Interface contacts:
Residue L385 in the second protein interacts with residue R5 in the first protein (closest heavy-atom distance 4.3 Å).
Residue H379 in the second protein contacts residue P3 in the first protein (closest heavy-atom distance 4.3 Å).
Residue Q170 in the second protein contacts residue P3 in the first protein (closest heavy-atom distance 4.9 Å).
Residue Y300 in the second protein is in contact with residue R5 in the first protein (closest heavy-atom distance 3.2 Å).
Residue F58 in the second protein is in contact with residue G4 in the first protein (closest heavy-atom distance 4.6 Å).
Residue F304 in the second protein interacts with residue C1 in the first protein (closest heavy-atom distance 3.5 Å).
Residue V175 in the second protein is in contact with residue P3 in the first protein (closest heavy-atom distance 3.6 Å).
Residue F446 in the second protein interacts with residue R5 in the first protein (closest heavy-atom distance 3.5 Å).
Residue T56 in the second protein is in contact with residue G8 in the first protein (closest heavy-atom distance 4.5 Å).
Residue H379 in the second protein contacts residue G2 in the first protein (closest heavy-atom distance 3.5 Å).
Residue Q170 in the second protein interacts with residue F7 in the first protein (closest heavy-atom distance 4.0 Å).
Residue F171 in the second protein is in contact with residue F7 in the first protein (closest heavy-atom distance 3.9 Å).
Residue W378 in the second protein is in contact with residue C1 in the first protein (closest heavy-atom distance 3.5 Å).
Residue N216 in the second protein is in contact with residue G2 in the first protein (closest heavy-atom distance 3.3 Å).
Residue N216 in the second protein interacts with residue P3 in the first protein (closest heavy-atom distance 3.7 Å).
Residue Y382 in the second protein is in contact with residue G6 in the first protein (closest heavy-atom distance 3.9 Å).
Residue W378 in the second protein contacts residue G2 in the first protein (closest heavy-atom distance 3.9 Å).
Residue L342 in the second protein interacts with residue C1 in the first protein (closest heavy-atom distance 4.5 Å).
Residue F171 in the second protein interacts with residue P3 in the first protein (closest heavy-atom distance 3.4 Å).
Residue I219 in the second protein interacts with residue C1 in the first protein (closest heavy-atom distance 4.9 Å).
Residue Y300 in the second protein contacts residue C1 in the first protein (closest heavy-atom distance 2.4 Å).
Residue W378 in the second protein is in contact with residue P3 in the first protein (closest heavy-atom distance 4.5 Å).
Residue F296 in the second protein interacts with residue C1 in the first protein (closest heavy-atom distance 4.8 Å).
Residue Y384 in the second protein is in contact with residue G6 in the first protein (closest heavy-atom distance 2.9 Å).
Residue Y382 in the second protein interacts with residue R5 in the first protein (closest heavy-atom distance 3.2 Å).
Residue Y382 in the second protein interacts with residue F7 in the first protein (closest heavy-atom distance 4.5 Å).
Residue T174 in the second protein is in contact with residue P3 in the first protein (closest heavy-atom distance 3.6 Å).
Residue E59 in the second protein contacts residue G4 in the first protein (closest heavy-atom distance 3.6 Å).
Residue H379 in the second protein interacts with residue C1 in the first protein (closest heavy-atom distance 4.1 Å).
Residue D339 in the second protein contacts residue C1 in the first protein (closest heavy-atom distance 3.1 Å).
Residue H215 in the second protein is in contact with residue P3 in the first protein (closest heavy-atom distance 4.5 Å).
Residue F304 in the second protein contacts residue G2 in the first protein (closest heavy-atom distance 5.0 Å).
Residue Y167 in the second protein interacts with residue F7 in the first protein (closest heavy-atom distance 3.4 Å).
Residue F171 in the second protein contacts residue G4 in the first protein (closest heavy-atom distance 3.5 Å).
Residue E59 in the second protein is in contact with residue G2 in the first protein (closest heavy-atom distance 4.2 Å).
Residue F58 in the second protein contacts residue F7 in the first protein (closest heavy-atom distance 3.4 Å).
Residue Y300 in the second protein interacts with residue G2 in the first protein (closest heavy-atom distance 3.1 Å).
Residue F296 in the second protein contacts residue R5 in the first protein (closest heavy-atom distance 3.6 Å).
Residue Y384 in the second protein interacts with residue R5 in the first protein (closest heavy-atom distance 3.7 Å).
Residue H379 in the second protein contacts residue R5 in the first protein (closest heavy-atom distance 3.3 Å).
Residue G217 in the second protein is in contact with residue C1 in the first protein (closest heavy-atom distance 4.6 Å).
Residue E59 in the second protein is in contact with residue C1 in the first protein (closest heavy-atom distance 4.9 Å).
Residue F58 in the second protein contacts residue G8 in the first protein (closest heavy-atom distance 4.6 Å).
Residue N216 in the second protein interacts with residue C1 in the first protein (closest heavy-atom distance 4.2 Å).
Residue E59 in the second protein is in contact with residue R5 in the first protein (closest heavy-atom distance 2.4 Å).

Sequence of the second protein:
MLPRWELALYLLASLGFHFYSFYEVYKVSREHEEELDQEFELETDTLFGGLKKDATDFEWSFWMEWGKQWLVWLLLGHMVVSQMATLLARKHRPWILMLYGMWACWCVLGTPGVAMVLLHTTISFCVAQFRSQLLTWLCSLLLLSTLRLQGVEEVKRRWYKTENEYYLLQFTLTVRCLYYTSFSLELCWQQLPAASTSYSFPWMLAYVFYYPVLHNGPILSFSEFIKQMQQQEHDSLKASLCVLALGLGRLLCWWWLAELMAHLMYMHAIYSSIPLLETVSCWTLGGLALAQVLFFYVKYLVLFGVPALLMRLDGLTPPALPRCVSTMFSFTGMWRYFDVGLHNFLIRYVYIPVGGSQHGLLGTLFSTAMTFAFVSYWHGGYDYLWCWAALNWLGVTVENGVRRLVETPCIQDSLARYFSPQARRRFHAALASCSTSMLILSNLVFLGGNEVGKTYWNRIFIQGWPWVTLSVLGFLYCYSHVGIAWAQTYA

This data describes a binding interaction between two proteins.

Sequence of the first protein:
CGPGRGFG